These two protein chains interact to form a complex.

Contacts between the two chains:
Residue S399 in chain A contacts residue K96 in chain B (closest heavy-atom distance 4.9 Å).
Residue S399 in chain A contacts residue Q100 in chain B (closest heavy-atom distance 3.9 Å).
Residue S399 in chain A is in contact with residue E95 in chain B (closest heavy-atom distance 3.0 Å).
Residue L396 in chain A interacts with residue G99 in chain B (closest heavy-atom distance 4.0 Å).
Residue E398 in chain A interacts with residue G99 in chain B (closest heavy-atom distance 3.1 Å).
Residue A400 in chain A interacts with residue G99 in chain B (closest heavy-atom distance 4.9 Å).
Residue L396 in chain A is in contact with residue E95 in chain B (closest heavy-atom distance 4.1 Å).
Residue S399 in chain A contacts residue G99 in chain B (closest heavy-atom distance 2.9 Å).
Residue G397 in chain A is in contact with residue G99 in chain B (closest heavy-atom distance 3.6 Å).

Sequence of chain B:
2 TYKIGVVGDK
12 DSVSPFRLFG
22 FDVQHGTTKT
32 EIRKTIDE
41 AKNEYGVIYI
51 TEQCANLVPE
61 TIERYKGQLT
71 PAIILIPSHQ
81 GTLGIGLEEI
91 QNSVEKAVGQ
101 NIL

Sequence of chain A:
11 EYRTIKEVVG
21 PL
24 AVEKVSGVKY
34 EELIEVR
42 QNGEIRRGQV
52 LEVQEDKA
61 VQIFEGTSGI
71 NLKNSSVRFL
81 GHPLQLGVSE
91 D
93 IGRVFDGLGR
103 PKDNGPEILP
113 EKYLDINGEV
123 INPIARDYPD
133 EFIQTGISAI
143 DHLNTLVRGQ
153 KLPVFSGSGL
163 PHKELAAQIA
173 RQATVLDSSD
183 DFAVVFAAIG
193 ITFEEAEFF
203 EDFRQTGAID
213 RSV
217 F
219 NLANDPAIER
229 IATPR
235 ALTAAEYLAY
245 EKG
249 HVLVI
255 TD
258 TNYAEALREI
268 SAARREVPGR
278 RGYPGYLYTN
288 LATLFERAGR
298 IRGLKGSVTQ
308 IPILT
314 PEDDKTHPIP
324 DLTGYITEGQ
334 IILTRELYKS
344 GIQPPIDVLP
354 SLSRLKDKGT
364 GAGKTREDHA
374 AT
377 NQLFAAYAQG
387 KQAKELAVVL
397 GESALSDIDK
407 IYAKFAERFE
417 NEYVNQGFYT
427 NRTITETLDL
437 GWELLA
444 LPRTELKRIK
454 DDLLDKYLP